Sequence of the second protein:
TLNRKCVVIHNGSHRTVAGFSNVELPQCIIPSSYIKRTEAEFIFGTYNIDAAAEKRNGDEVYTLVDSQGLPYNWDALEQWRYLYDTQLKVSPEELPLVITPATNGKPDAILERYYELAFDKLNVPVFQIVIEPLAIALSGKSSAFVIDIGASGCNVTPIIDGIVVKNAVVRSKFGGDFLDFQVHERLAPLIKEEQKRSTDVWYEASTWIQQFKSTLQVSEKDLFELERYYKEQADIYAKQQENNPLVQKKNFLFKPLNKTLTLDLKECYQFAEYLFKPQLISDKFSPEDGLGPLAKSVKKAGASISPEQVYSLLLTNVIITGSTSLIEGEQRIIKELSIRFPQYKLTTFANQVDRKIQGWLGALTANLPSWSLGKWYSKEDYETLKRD

These two protein chains interact to form a complex.

Residue-level contacts at the interface:
Residue F333 in the first protein is in contact with residue L446 in the second protein (closest heavy-atom distance 3.4 Å).
Residue I330 in the first protein is in contact with residue L446 in the second protein (closest heavy-atom distance 4.2 Å).
Residue I334 in the first protein is in contact with residue L147 in the second protein (closest heavy-atom distance 3.1 Å).
Residue K326 in the first protein is in contact with residue L451 in the second protein (closest heavy-atom distance 4.5 Å).
Residue I327 in the first protein interacts with residue S152 in the second protein (closest heavy-atom distance 4.3 Å).
Residue F333 in the first protein is in contact with residue N445 in the second protein (closest heavy-atom distance 4.8 Å).
Residue I334 in the first protein is in contact with residue L446 in the second protein (closest heavy-atom distance 4.9 Å).
Residue F333 in the first protein contacts residue P447 in the second protein (closest heavy-atom distance 3.8 Å).
Residue R344 in the first protein is in contact with residue E25 in the second protein (closest heavy-atom distance 4.8 Å).
Residue I330 in the first protein contacts residue L451 in the second protein (closest heavy-atom distance 4.9 Å).
Residue I330 in the first protein contacts residue L147 in the second protein (closest heavy-atom distance 3.5 Å).
Residue I331 in the first protein is in contact with residue L147 in the second protein (closest heavy-atom distance 4.2 Å).
Residue E340 in the first protein is in contact with residue E25 in the second protein (closest heavy-atom distance 4.7 Å).
Residue I331 in the first protein is in contact with residue S152 in the second protein (closest heavy-atom distance 5.0 Å).
Residue I334 in the first protein is in contact with residue T442 in the second protein (closest heavy-atom distance 4.8 Å).
Residue I331 in the first protein contacts residue G150 in the second protein (closest heavy-atom distance 5.0 Å).
Residue Q341 in the first protein is in contact with residue E25 in the second protein (closest heavy-atom distance 4.3 Å).
Residue I334 in the first protein interacts with residue G150 in the second protein (closest heavy-atom distance 4.4 Å).
Residue I334 in the first protein is in contact with residue S148 in the second protein (closest heavy-atom distance 4.4 Å).

Sequence of the first protein:
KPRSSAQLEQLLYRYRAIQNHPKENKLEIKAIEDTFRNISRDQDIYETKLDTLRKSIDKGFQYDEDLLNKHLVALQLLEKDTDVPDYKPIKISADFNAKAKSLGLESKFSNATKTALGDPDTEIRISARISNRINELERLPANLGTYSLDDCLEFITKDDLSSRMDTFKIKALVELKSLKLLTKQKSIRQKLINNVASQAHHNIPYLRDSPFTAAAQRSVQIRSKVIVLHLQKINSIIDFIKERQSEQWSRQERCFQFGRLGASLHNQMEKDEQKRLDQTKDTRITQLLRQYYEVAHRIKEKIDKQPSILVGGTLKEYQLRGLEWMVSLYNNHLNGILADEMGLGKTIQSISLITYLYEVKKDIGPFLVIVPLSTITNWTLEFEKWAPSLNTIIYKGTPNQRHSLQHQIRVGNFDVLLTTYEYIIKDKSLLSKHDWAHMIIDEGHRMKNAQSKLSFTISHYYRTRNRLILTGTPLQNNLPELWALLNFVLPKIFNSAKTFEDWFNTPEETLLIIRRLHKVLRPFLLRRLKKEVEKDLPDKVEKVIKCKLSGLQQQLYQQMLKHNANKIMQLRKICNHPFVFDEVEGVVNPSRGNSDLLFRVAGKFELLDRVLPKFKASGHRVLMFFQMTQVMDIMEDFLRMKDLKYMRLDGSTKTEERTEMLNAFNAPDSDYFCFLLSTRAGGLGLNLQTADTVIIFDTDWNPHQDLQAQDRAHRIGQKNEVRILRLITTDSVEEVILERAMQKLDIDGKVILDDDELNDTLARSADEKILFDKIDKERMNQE